Sequence of protein 2:
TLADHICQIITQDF

Sequence of protein 1:
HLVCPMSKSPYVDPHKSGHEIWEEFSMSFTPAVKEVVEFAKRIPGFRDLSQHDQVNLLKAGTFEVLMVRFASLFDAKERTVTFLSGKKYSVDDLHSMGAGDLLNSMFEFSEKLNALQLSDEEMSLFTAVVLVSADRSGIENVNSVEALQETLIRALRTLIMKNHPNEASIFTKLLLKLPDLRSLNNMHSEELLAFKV

Residue-level contacts at the interface:
Residue T62 in protein 1 interacts with residue I12 in protein 2 (closest heavy-atom distance 4.2 Å).
Residue V33 in protein 1 contacts residue I16 in protein 2 (closest heavy-atom distance 4.2 Å).
Residue K59 in protein 1 contacts residue T17 in protein 2 (closest heavy-atom distance 4.9 Å).
Residue Q51 in protein 1 is in contact with residue F20 in protein 2 (closest heavy-atom distance 3.3 Å).
Residue K59 in protein 1 interacts with residue A9 in protein 2 (closest heavy-atom distance 4.8 Å).
Residue S189 in protein 1 contacts residue L8 in protein 2 (closest heavy-atom distance 3.8 Å).
Residue K41 in protein 1 contacts residue D19 in protein 2 (closest heavy-atom distance 2.8 Å).
Residue V37 in protein 1 interacts with residue I16 in protein 2 (closest heavy-atom distance 3.8 Å).
Residue E38 in protein 1 interacts with residue D19 in protein 2 (closest heavy-atom distance 3.3 Å).
Residue V37 in protein 1 interacts with residue I15 in protein 2 (closest heavy-atom distance 4.9 Å).
Residue L58 in protein 1 interacts with residue I12 in protein 2 (closest heavy-atom distance 4.5 Å).
Residue V55 in protein 1 is in contact with residue T17 in protein 2 (closest heavy-atom distance 4.1 Å).
Residue T30 in protein 1 is in contact with residue I15 in protein 2 (closest heavy-atom distance 3.1 Å).
Residue L193 in protein 1 contacts residue L8 in protein 2 (closest heavy-atom distance 4.6 Å).
Residue T62 in protein 1 contacts residue I16 in protein 2 (closest heavy-atom distance 3.6 Å).
Residue Q54 in protein 1 interacts with residue F20 in protein 2 (closest heavy-atom distance 3.4 Å).
Residue K59 in protein 1 interacts with residue I16 in protein 2 (closest heavy-atom distance 3.7 Å).
Residue K196 in protein 1 is in contact with residue H11 in protein 2 (closest heavy-atom distance 2.9 Å).
Residue L192 in protein 1 contacts residue A9 in protein 2 (closest heavy-atom distance 3.8 Å).
Residue L58 in protein 1 interacts with residue F20 in protein 2 (closest heavy-atom distance 3.9 Å).
Residue V33 in protein 1 contacts residue I12 in protein 2 (closest heavy-atom distance 3.7 Å).
Residue S189 in protein 1 contacts residue A9 in protein 2 (closest heavy-atom distance 3.5 Å).
Residue V55 in protein 1 contacts residue I16 in protein 2 (closest heavy-atom distance 4.2 Å).
Residue V55 in protein 1 contacts residue F20 in protein 2 (closest heavy-atom distance 3.8 Å).
Residue K34 in protein 1 contacts residue I15 in protein 2 (closest heavy-atom distance 3.5 Å).
Residue K59 in protein 1 interacts with residue I12 in protein 2 (closest heavy-atom distance 4.8 Å).
Residue F29 in protein 1 interacts with residue I15 in protein 2 (closest heavy-atom distance 3.9 Å).
Residue K34 in protein 1 is in contact with residue Q18 in protein 2 (closest heavy-atom distance 4.0 Å).
Residue K59 in protein 1 is in contact with residue C13 in protein 2 (closest heavy-atom distance 3.0 Å).
Residue V37 in protein 1 interacts with residue F20 in protein 2 (closest heavy-atom distance 4.6 Å).
Residue V33 in protein 1 is in contact with residue I15 in protein 2 (closest heavy-atom distance 3.9 Å).
Residue L58 in protein 1 interacts with residue I16 in protein 2 (closest heavy-atom distance 3.4 Å).
Residue V37 in protein 1 is in contact with residue D19 in protein 2 (closest heavy-atom distance 3.3 Å).
Residue F29 in protein 1 interacts with residue H11 in protein 2 (closest heavy-atom distance 4.7 Å).
Residue K41 in protein 1 contacts residue F20 in protein 2 (closest heavy-atom distance 3.0 Å).
Residue K196 in protein 1 is in contact with residue L8 in protein 2 (closest heavy-atom distance 2.8 Å).
Residue L192 in protein 1 contacts residue H11 in protein 2 (closest heavy-atom distance 3.1 Å).
Residue W22 in protein 1 interacts with residue H11 in protein 2 (closest heavy-atom distance 4.0 Å).

These two protein chains interact to form a complex.